Residue-level contacts at the interface:
Residue Y1176 in protein 1 is in contact with residue A1279 in protein 2 (closest heavy-atom distance 3.3 Å).
Residue P1040 in protein 1 contacts residue Q1248 in protein 2 (closest heavy-atom distance 3.7 Å).
Residue N926 in protein 1 contacts residue Y1298 in protein 2 (closest heavy-atom distance 3.2 Å).
Residue K1181 in protein 1 interacts with residue E1205 in protein 2 (closest heavy-atom distance 3.0 Å).
Residue F1060 in protein 1 contacts residue A1282 in protein 2 (closest heavy-atom distance 3.5 Å).
Residue K1059 in protein 1 interacts with residue Y1302 in protein 2 (closest heavy-atom distance 3.2 Å).
Residue W1042 in protein 1 contacts residue D1301 in protein 2 (closest heavy-atom distance 3.6 Å).
Residue Q1152 in protein 1 is in contact with residue F1202 in protein 2 (closest heavy-atom distance 3.3 Å).
Residue S1001 in protein 1 interacts with residue I1303 in protein 2 (closest heavy-atom distance 3.7 Å).
Residue C122 in protein 1 contacts residue D1278 in protein 2 (closest heavy-atom distance 2.7 Å).
Residue L925 in protein 1 is in contact with residue Y1302 in protein 2 (closest heavy-atom distance 3.5 Å).
Residue L1171 in protein 1 contacts residue Y1200 in protein 2 (closest heavy-atom distance 3.6 Å).
Residue G82 in protein 1 contacts residue Y719 in protein 2 (closest heavy-atom distance 3.2 Å).
Residue V1015 in protein 1 interacts with residue I1303 in protein 2 (closest heavy-atom distance 3.7 Å).
Residue K1059 in protein 1 contacts residue L1300 in protein 2 (closest heavy-atom distance 3.3 Å).
Residue R156 in protein 1 is in contact with residue C677 in protein 2 (closest heavy-atom distance 3.2 Å).
Residue Y1177 in protein 1 is in contact with residue D1278 in protein 2 (closest heavy-atom distance 3.6 Å).
Residue Y1039 in protein 1 contacts residue R1245 in protein 2 (closest heavy-atom distance 3.1 Å).
Residue T1038 in protein 1 contacts residue R1245 in protein 2 (closest heavy-atom distance 3.6 Å).
Residue T81 in protein 1 contacts residue L680 in protein 2 (closest heavy-atom distance 3.2 Å).
Residue F1060 in protein 1 is in contact with residue L1300 in protein 2 (closest heavy-atom distance 3.7 Å).
Residue Y1177 in protein 1 interacts with residue P1243 in protein 2 (closest heavy-atom distance 3.7 Å).
Residue L227 in protein 1 contacts residue K602 in protein 2 (closest heavy-atom distance 3.5 Å).
Residue Q1016 in protein 1 is in contact with residue R1286 in protein 2 (closest heavy-atom distance 3.3 Å).
Residue R156 in protein 1 contacts residue A716 in protein 2 (closest heavy-atom distance 3.5 Å).
Residue K119 in protein 1 contacts residue I1274 in protein 2 (closest heavy-atom distance 3.6 Å).
Residue R928 in protein 1 is in contact with residue Y1298 in protein 2 (closest heavy-atom distance 3.3 Å).
Residue F187 in protein 1 is in contact with residue P681 in protein 2 (closest heavy-atom distance 3.5 Å).
Residue D224 in protein 1 interacts with residue K602 in protein 2 (closest heavy-atom distance 3.2 Å).
Residue R123 in protein 1 is in contact with residue I1274 in protein 2 (closest heavy-atom distance 2.5 Å).
Residue R123 in protein 1 is in contact with residue S1276 in protein 2 (closest heavy-atom distance 2.9 Å).
Residue N998 in protein 1 is in contact with residue R1286 in protein 2 (closest heavy-atom distance 2.3 Å).
Residue F899 in protein 1 contacts residue I1303 in protein 2 (closest heavy-atom distance 3.5 Å).
Residue P1179 in protein 1 is in contact with residue I1241 in protein 2 (closest heavy-atom distance 3.4 Å).
Residue N926 in protein 1 contacts residue Y1302 in protein 2 (closest heavy-atom distance 3.5 Å).
Residue M1156 in protein 1 contacts residue E1160 in protein 2 (closest heavy-atom distance 3.2 Å).
Residue R796 in protein 1 interacts with residue L1304 in protein 2 (closest heavy-atom distance 3.1 Å).
Residue N155 in protein 1 contacts residue C677 in protein 2 (closest heavy-atom distance 3.4 Å).
Residue K1181 in protein 1 contacts residue G1203 in protein 2 (closest heavy-atom distance 3.2 Å).
Residue W1042 in protein 1 contacts residue L1300 in protein 2 (closest heavy-atom distance 3.2 Å).
Residue P1179 in protein 1 interacts with residue A1240 in protein 2 (closest heavy-atom distance 3.2 Å).
Residue S1175 in protein 1 is in contact with residue Y1200 in protein 2 (closest heavy-atom distance 3.7 Å).
Residue R123 in protein 1 contacts residue Q1277 in protein 2 (closest heavy-atom distance 3.2 Å).
Residue P1040 in protein 1 is in contact with residue C1244 in protein 2 (closest heavy-atom distance 3.6 Å).
Residue R156 in protein 1 interacts with residue Y719 in protein 2 (closest heavy-atom distance 3.3 Å).
Residue M1156 in protein 1 interacts with residue F1202 in protein 2 (closest heavy-atom distance 3.5 Å).
Residue G226 in protein 1 interacts with residue S637 in protein 2 (closest heavy-atom distance 3.5 Å).
Residue P927 in protein 1 is in contact with residue Y1298 in protein 2 (closest heavy-atom distance 3.7 Å).
Residue G121 in protein 1 is in contact with residue D1278 in protein 2 (closest heavy-atom distance 3.7 Å).
Residue R156 in protein 1 is in contact with residue T717 in protein 2 (closest heavy-atom distance 3.0 Å).
Residue Y1176 in protein 1 interacts with residue D1278 in protein 2 (closest heavy-atom distance 3.5 Å).
Residue L227 in protein 1 is in contact with residue N599 in protein 2 (closest heavy-atom distance 3.3 Å).
Residue R124 in protein 1 interacts with residue Q1277 in protein 2 (closest heavy-atom distance 3.6 Å).
Residue W1042 in protein 1 is in contact with residue A1282 in protein 2 (closest heavy-atom distance 3.4 Å).
Residue T1038 in protein 1 is in contact with residue Q1248 in protein 2 (closest heavy-atom distance 3.3 Å).
Residue Y1177 in protein 1 contacts residue A1279 in protein 2 (closest heavy-atom distance 3.4 Å).
Residue Y1177 in protein 1 contacts residue H1283 in protein 2 (closest heavy-atom distance 3.5 Å).
Residue R123 in protein 1 contacts residue G1275 in protein 2 (closest heavy-atom distance 3.6 Å).
Residue F1178 in protein 1 interacts with residue H1283 in protein 2 (closest heavy-atom distance 3.5 Å).
Residue F899 in protein 1 contacts residue L1304 in protein 2 (closest heavy-atom distance 3.4 Å).

The following describes two proteins that form a bound complex.

Sequence of protein 2:
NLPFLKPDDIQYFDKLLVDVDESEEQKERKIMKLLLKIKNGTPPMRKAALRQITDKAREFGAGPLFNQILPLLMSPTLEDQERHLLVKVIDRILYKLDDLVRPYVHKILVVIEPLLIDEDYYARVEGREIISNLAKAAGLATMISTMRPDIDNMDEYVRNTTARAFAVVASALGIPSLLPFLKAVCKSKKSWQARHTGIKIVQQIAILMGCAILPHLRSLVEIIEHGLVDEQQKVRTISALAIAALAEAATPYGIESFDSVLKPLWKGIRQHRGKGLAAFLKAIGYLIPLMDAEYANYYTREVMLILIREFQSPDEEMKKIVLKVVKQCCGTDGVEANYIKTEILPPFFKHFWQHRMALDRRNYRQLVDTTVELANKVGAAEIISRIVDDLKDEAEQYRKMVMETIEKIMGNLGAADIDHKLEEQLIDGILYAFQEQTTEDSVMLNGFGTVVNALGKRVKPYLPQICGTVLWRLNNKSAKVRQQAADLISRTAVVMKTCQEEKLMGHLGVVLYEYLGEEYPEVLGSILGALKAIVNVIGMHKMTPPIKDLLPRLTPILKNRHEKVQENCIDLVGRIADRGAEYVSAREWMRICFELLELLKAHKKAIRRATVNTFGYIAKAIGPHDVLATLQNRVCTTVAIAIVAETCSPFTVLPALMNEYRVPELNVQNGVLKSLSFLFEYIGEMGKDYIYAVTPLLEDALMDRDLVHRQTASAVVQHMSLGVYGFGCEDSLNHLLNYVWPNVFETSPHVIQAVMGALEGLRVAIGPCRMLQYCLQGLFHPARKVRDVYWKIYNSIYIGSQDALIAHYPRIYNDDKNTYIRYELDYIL

Sequence of protein 1:
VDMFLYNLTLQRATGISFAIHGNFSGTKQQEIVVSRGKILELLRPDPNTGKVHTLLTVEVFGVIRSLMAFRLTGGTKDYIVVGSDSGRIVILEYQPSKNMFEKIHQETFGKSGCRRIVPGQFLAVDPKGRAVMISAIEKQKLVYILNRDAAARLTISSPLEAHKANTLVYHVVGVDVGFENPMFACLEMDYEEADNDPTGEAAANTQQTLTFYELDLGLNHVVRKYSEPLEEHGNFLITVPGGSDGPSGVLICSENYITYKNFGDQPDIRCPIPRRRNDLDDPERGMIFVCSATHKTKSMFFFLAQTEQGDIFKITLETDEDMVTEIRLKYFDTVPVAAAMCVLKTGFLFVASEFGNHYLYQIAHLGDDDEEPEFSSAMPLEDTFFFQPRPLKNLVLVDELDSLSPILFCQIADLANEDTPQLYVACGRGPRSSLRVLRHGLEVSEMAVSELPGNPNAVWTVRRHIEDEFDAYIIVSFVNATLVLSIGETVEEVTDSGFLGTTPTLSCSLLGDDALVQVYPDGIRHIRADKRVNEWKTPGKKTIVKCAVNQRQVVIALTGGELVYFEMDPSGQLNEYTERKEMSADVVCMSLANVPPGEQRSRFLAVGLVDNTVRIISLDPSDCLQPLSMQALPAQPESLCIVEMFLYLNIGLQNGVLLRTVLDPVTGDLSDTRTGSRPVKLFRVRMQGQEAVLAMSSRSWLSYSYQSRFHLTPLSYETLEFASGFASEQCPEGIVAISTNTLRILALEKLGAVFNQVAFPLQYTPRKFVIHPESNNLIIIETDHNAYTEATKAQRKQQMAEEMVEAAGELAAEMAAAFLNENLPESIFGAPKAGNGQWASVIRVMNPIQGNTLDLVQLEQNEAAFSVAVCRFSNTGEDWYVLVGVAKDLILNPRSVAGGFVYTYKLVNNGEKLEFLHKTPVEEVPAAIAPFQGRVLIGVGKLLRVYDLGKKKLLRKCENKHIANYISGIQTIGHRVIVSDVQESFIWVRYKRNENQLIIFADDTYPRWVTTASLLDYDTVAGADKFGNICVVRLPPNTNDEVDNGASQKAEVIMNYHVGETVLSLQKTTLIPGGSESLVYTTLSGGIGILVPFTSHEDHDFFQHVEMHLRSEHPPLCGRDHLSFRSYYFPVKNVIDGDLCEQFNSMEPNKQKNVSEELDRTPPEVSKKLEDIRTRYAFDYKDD